Sequence of protein 1:
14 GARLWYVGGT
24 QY

The following describes two proteins that form a bound complex.

Sequence of protein 2:
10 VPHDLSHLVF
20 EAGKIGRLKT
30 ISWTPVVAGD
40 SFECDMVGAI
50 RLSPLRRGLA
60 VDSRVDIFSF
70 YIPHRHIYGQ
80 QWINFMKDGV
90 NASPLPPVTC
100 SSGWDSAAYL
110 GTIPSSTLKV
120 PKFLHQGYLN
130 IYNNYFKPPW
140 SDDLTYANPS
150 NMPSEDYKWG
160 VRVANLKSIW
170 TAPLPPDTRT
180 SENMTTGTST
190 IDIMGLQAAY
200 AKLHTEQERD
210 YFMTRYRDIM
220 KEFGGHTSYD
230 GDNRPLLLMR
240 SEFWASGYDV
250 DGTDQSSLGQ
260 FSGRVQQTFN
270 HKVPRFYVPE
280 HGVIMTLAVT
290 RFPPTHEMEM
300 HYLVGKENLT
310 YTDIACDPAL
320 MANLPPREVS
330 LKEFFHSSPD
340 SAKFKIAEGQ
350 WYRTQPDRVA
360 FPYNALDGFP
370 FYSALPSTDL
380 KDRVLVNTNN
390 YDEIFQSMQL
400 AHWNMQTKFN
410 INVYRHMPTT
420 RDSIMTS

Residue-level contacts at the interface:
Residue P174 in protein 2 interacts with residue V20 in protein 1 (closest heavy-atom distance 4.1 Å).
Residue N164 in protein 2 contacts residue Q24 in protein 1 (closest heavy-atom distance 4.2 Å).
Residue A171 in protein 2 is in contact with residue Y19 in protein 1 (closest heavy-atom distance 4.6 Å).
Residue L173 in protein 2 is in contact with residue Y19 in protein 1 (closest heavy-atom distance 4.1 Å).
Residue R208 in protein 2 interacts with residue G21 in protein 1 (closest heavy-atom distance 5.0 Å).
Residue F135 in protein 2 is in contact with residue Q24 in protein 1 (closest heavy-atom distance 3.5 Å).
Residue L236 in protein 2 contacts residue Y25 in protein 1 (closest heavy-atom distance 3.3 Å).
Residue R352 in protein 2 is in contact with residue L17 in protein 1 (closest heavy-atom distance 3.9 Å).
Residue Y134 in protein 2 contacts residue T23 in protein 1 (closest heavy-atom distance 4.5 Å).
Residue P172 in protein 2 contacts residue V20 in protein 1 (closest heavy-atom distance 4.9 Å).
Residue P137 in protein 2 interacts with residue V20 in protein 1 (closest heavy-atom distance 4.4 Å).
Residue Y210 in protein 2 interacts with residue V20 in protein 1 (closest heavy-atom distance 3.8 Å).
Residue K166 in protein 2 contacts residue W18 in protein 1 (closest heavy-atom distance 2.7 Å).
Residue P138 in protein 2 interacts with residue T23 in protein 1 (closest heavy-atom distance 4.8 Å).
Residue A163 in protein 2 interacts with residue Q24 in protein 1 (closest heavy-atom distance 2.9 Å).
Residue Q349 in protein 2 contacts residue L17 in protein 1 (closest heavy-atom distance 4.6 Å).
Residue W139 in protein 2 is in contact with residue V20 in protein 1 (closest heavy-atom distance 3.0 Å).
Residue D209 in protein 2 is in contact with residue V20 in protein 1 (closest heavy-atom distance 4.3 Å).
Residue Y134 in protein 2 interacts with residue Q24 in protein 1 (closest heavy-atom distance 4.0 Å).
Residue D209 in protein 2 interacts with residue G21 in protein 1 (closest heavy-atom distance 3.7 Å).
Residue P138 in protein 2 contacts residue G21 in protein 1 (closest heavy-atom distance 3.8 Å).
Residue K136 in protein 2 contacts residue Q24 in protein 1 (closest heavy-atom distance 4.4 Å).
Residue F211 in protein 2 contacts residue G21 in protein 1 (closest heavy-atom distance 3.0 Å).
Residue N133 in protein 2 contacts residue T23 in protein 1 (closest heavy-atom distance 4.8 Å).
Residue M212 in protein 2 is in contact with residue G21 in protein 1 (closest heavy-atom distance 4.1 Å).
Residue V162 in protein 2 contacts residue Y25 in protein 1 (closest heavy-atom distance 4.3 Å).
Residue D217 in protein 2 contacts residue G21 in protein 1 (closest heavy-atom distance 4.5 Å).
Residue T213 in protein 2 interacts with residue G21 in protein 1 (closest heavy-atom distance 2.3 Å).
Residue P174 in protein 2 contacts residue Y19 in protein 1 (closest heavy-atom distance 3.7 Å).
Residue F69 in protein 2 interacts with residue Y25 in protein 1 (closest heavy-atom distance 4.2 Å).
Residue P137 in protein 2 contacts residue Q24 in protein 1 (closest heavy-atom distance 3.1 Å).
Residue Y210 in protein 2 contacts residue G21 in protein 1 (closest heavy-atom distance 2.6 Å).
Residue F211 in protein 2 interacts with residue Y19 in protein 1 (closest heavy-atom distance 3.7 Å).
Residue T353 in protein 2 is in contact with residue W18 in protein 1 (closest heavy-atom distance 4.0 Å).
Residue K136 in protein 2 is in contact with residue T23 in protein 1 (closest heavy-atom distance 4.8 Å).
Residue P138 in protein 2 interacts with residue G22 in protein 1 (closest heavy-atom distance 4.1 Å).
Residue Y210 in protein 2 interacts with residue G22 in protein 1 (closest heavy-atom distance 3.8 Å).
Residue T213 in protein 2 is in contact with residue G22 in protein 1 (closest heavy-atom distance 4.4 Å).
Residue Y134 in protein 2 interacts with residue Y25 in protein 1 (closest heavy-atom distance 3.1 Å).
Residue R214 in protein 2 interacts with residue T23 in protein 1 (closest heavy-atom distance 3.8 Å).
Residue D217 in protein 2 interacts with residue G22 in protein 1 (closest heavy-atom distance 4.0 Å).
Residue R214 in protein 2 interacts with residue G21 in protein 1 (closest heavy-atom distance 4.5 Å).
Residue F135 in protein 2 interacts with residue Y25 in protein 1 (closest heavy-atom distance 2.9 Å).
Residue F211 in protein 2 is in contact with residue G22 in protein 1 (closest heavy-atom distance 3.6 Å).
Residue P138 in protein 2 interacts with residue Q24 in protein 1 (closest heavy-atom distance 3.6 Å).
Residue I168 in protein 2 is in contact with residue W18 in protein 1 (closest heavy-atom distance 3.4 Å).
Residue F67 in protein 2 contacts residue Y25 in protein 1 (closest heavy-atom distance 3.0 Å).
Residue K166 in protein 2 is in contact with residue Q24 in protein 1 (closest heavy-atom distance 4.5 Å).
Residue V383 in protein 2 contacts residue Q24 in protein 1 (closest heavy-atom distance 4.9 Å).
Residue Q349 in protein 2 is in contact with residue W18 in protein 1 (closest heavy-atom distance 3.1 Å).
Residue P138 in protein 2 is in contact with residue V20 in protein 1 (closest heavy-atom distance 1.8 Å).
Residue S167 in protein 2 interacts with residue W18 in protein 1 (closest heavy-atom distance 2.6 Å).
Residue T353 in protein 2 is in contact with residue L17 in protein 1 (closest heavy-atom distance 4.1 Å).
Residue P172 in protein 2 is in contact with residue Y19 in protein 1 (closest heavy-atom distance 3.8 Å).
Residue R290 in protein 2 interacts with residue Y25 in protein 1 (closest heavy-atom distance 3.1 Å).
Residue R239 in protein 2 contacts residue Y25 in protein 1 (closest heavy-atom distance 2.5 Å).
Residue A171 in protein 2 is in contact with residue W18 in protein 1 (closest heavy-atom distance 3.6 Å).
Residue Y210 in protein 2 interacts with residue Y19 in protein 1 (closest heavy-atom distance 4.3 Å).
Residue A163 in protein 2 contacts residue Y25 in protein 1 (closest heavy-atom distance 4.1 Å).